Residue-level contacts at the interface:
Residue Y332 in the second protein interacts with residue A215 in the first protein (closest heavy-atom distance 2.8 Å).
Residue S223 in the second protein contacts residue L67 in the first protein (closest heavy-atom distance 2.8 Å).
Residue V68 in the second protein interacts with residue S217 in the first protein (closest heavy-atom distance 3.3 Å).
Residue Q220 in the second protein is in contact with residue G327 in the first protein (closest heavy-atom distance 3.4 Å).
Residue D219 in the second protein is in contact with residue Y332 in the first protein (closest heavy-atom distance 3.0 Å).
Residue T117 in the second protein interacts with residue Y274 in the first protein (closest heavy-atom distance 2.7 Å).
Residue G230 in the second protein interacts with residue G230 in the first protein (closest heavy-atom distance 3.2 Å).
Residue Y330 in the second protein contacts residue Y221 in the first protein (closest heavy-atom distance 3.0 Å).
Residue C238 in the second protein contacts residue F264 in the first protein (closest heavy-atom distance 3.2 Å).
Residue Y218 in the second protein contacts residue Y113 in the first protein (closest heavy-atom distance 2.7 Å).
Residue R331 in the second protein interacts with residue D219 in the first protein (closest heavy-atom distance 3.3 Å).
Residue R331 in the second protein contacts residue Y218 in the first protein (closest heavy-atom distance 3.4 Å).
Residue S217 in the second protein interacts with residue L67 in the first protein (closest heavy-atom distance 2.7 Å).
Residue Y221 in the second protein is in contact with residue Y330 in the first protein (closest heavy-atom distance 2.9 Å).
Residue W144 in the second protein contacts residue Y218 in the first protein (closest heavy-atom distance 3.4 Å).
Residue A215 in the second protein contacts residue Y332 in the first protein (closest heavy-atom distance 2.7 Å).
Residue R259 in the second protein is in contact with residue D251 in the first protein (closest heavy-atom distance 2.8 Å).
Residue A66 in the second protein contacts residue S217 in the first protein (closest heavy-atom distance 2.8 Å).
Residue V68 in the second protein is in contact with residue Y274 in the first protein (closest heavy-atom distance 3.3 Å).
Residue Y332 in the second protein interacts with residue G209 in the first protein (closest heavy-atom distance 3.3 Å).
Residue G216 in the second protein contacts residue V68 in the first protein (closest heavy-atom distance 2.8 Å).
Residue R233 in the second protein interacts with residue F227 in the first protein (closest heavy-atom distance 3.4 Å).
Residue Q220 in the second protein interacts with residue Y330 in the first protein (closest heavy-atom distance 3.1 Å).
Residue S217 in the second protein is in contact with residue A66 in the first protein (closest heavy-atom distance 2.6 Å).
Residue D219 in the second protein contacts residue R331 in the first protein (closest heavy-atom distance 3.4 Å).
Residue S217 in the second protein interacts with residue G70 in the first protein (closest heavy-atom distance 3.1 Å).
Residue D251 in the second protein interacts with residue R259 in the first protein (closest heavy-atom distance 2.6 Å).
Residue Y274 in the second protein contacts residue T117 in the first protein (closest heavy-atom distance 3.0 Å).
Residue Y330 in the second protein is in contact with residue P323 in the first protein (closest heavy-atom distance 3.1 Å).
Residue L67 in the second protein is in contact with residue S217 in the first protein (closest heavy-atom distance 2.9 Å).
Residue Y221 in the second protein interacts with residue Y332 in the first protein (closest heavy-atom distance 3.4 Å).
Residue G70 in the second protein is in contact with residue S217 in the first protein (closest heavy-atom distance 3.0 Å).
Residue Y237 in the second protein contacts residue P268 in the first protein (closest heavy-atom distance 3.4 Å).
Residue Y237 in the second protein is in contact with residue E231 in the first protein (closest heavy-atom distance 2.7 Å).
Residue Y218 in the second protein is in contact with residue W144 in the first protein (closest heavy-atom distance 3.3 Å).
Residue V68 in the second protein interacts with residue G216 in the first protein (closest heavy-atom distance 2.8 Å).
Residue Y274 in the second protein interacts with residue V68 in the first protein (closest heavy-atom distance 3.2 Å).
Residue E231 in the second protein contacts residue R233 in the first protein (closest heavy-atom distance 3.2 Å).
Residue D256 in the second protein interacts with residue L252 in the first protein (closest heavy-atom distance 3.4 Å).
Residue S213 in the second protein is in contact with residue T117 in the first protein (closest heavy-atom distance 3.4 Å).
Residue E231 in the second protein contacts residue Y237 in the first protein (closest heavy-atom distance 2.5 Å).
Residue E118 in the second protein contacts residue Y274 in the first protein (closest heavy-atom distance 3.3 Å).
Residue Y330 in the second protein contacts residue H326 in the first protein (closest heavy-atom distance 2.6 Å).
Residue P323 in the second protein contacts residue Y330 in the first protein (closest heavy-atom distance 3.3 Å).
Residue F222 in the second protein interacts with residue G327 in the first protein (closest heavy-atom distance 3.4 Å).
Residue Y332 in the second protein contacts residue D219 in the first protein (closest heavy-atom distance 2.8 Å).
Residue G327 in the second protein contacts residue Q220 in the first protein (closest heavy-atom distance 3.3 Å).
Residue R214 in the second protein is in contact with residue Y332 in the first protein (closest heavy-atom distance 3.3 Å).
Residue I211 in the second protein interacts with residue Y332 in the first protein (closest heavy-atom distance 3.4 Å).
Residue Y330 in the second protein interacts with residue Q220 in the first protein (closest heavy-atom distance 3.1 Å).
Residue R233 in the second protein contacts residue E231 in the first protein (closest heavy-atom distance 3.2 Å).
Residue Y332 in the second protein contacts residue I211 in the first protein (closest heavy-atom distance 3.4 Å).
Residue T117 in the second protein contacts residue S213 in the first protein (closest heavy-atom distance 3.4 Å).
Residue Y332 in the second protein contacts residue R214 in the first protein (closest heavy-atom distance 3.3 Å).
Residue H326 in the second protein interacts with residue Y330 in the first protein (closest heavy-atom distance 2.6 Å).
Residue Y113 in the second protein is in contact with residue Y218 in the first protein (closest heavy-atom distance 2.8 Å).
Residue S217 in the second protein is in contact with residue V68 in the first protein (closest heavy-atom distance 3.3 Å).
Residue L67 in the second protein contacts residue S223 in the first protein (closest heavy-atom distance 2.5 Å).
Residue F227 in the second protein interacts with residue R233 in the first protein (closest heavy-atom distance 3.4 Å).
Residue F264 in the second protein contacts residue C238 in the first protein (closest heavy-atom distance 3.2 Å).

The following describes two proteins that form a bound complex.

Sequence of the first protein:
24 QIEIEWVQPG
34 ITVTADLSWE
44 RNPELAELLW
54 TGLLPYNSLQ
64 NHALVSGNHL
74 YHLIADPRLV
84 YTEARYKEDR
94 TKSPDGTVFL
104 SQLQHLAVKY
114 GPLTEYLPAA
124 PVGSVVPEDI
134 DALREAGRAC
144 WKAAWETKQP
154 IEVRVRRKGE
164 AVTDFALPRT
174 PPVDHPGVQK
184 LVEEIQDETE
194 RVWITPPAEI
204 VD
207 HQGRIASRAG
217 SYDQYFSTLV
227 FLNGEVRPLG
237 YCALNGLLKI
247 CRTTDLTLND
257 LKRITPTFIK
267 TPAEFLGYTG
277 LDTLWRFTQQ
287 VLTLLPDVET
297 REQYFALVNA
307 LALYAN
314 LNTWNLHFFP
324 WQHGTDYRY

Sequence of the second protein:
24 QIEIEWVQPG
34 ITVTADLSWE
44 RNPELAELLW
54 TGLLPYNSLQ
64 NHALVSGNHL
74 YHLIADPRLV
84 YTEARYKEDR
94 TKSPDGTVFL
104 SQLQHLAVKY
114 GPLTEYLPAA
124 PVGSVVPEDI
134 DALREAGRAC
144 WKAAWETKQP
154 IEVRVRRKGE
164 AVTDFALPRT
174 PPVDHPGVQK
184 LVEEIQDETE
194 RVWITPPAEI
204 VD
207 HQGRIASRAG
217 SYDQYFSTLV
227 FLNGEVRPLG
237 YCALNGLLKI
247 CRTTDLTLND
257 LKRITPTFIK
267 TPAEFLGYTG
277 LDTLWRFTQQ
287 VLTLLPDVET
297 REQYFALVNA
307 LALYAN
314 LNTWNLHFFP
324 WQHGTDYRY